This data describes a binding interaction between two proteins.

Interface contacts:
Residue L34 in the first protein contacts residue I111 in the second protein (closest heavy-atom distance 4.8 Å).
Residue Y93 in the first protein is in contact with residue D110 in the second protein (closest heavy-atom distance 2.8 Å).
Residue W99 in the first protein interacts with residue I111 in the second protein (closest heavy-atom distance 3.4 Å).
Residue S96 in the first protein interacts with residue D110 in the second protein (closest heavy-atom distance 4.5 Å).
Residue S97 in the first protein interacts with residue I111 in the second protein (closest heavy-atom distance 4.4 Å).
Residue Y93 in the first protein interacts with residue E117 in the second protein (closest heavy-atom distance 4.9 Å).
Residue S96 in the first protein contacts residue V109 in the second protein (closest heavy-atom distance 3.5 Å).
Residue G95 in the first protein is in contact with residue V109 in the second protein (closest heavy-atom distance 4.7 Å).
Residue S97 in the first protein interacts with residue D110 in the second protein (closest heavy-atom distance 2.3 Å).
Residue W99 in the first protein interacts with residue G112 in the second protein (closest heavy-atom distance 5.0 Å).
Residue H32 in the first protein is in contact with residue E117 in the second protein (closest heavy-atom distance 3.6 Å).
Residue Y93 in the first protein is in contact with residue I111 in the second protein (closest heavy-atom distance 3.6 Å).
Residue S97 in the first protein interacts with residue V109 in the second protein (closest heavy-atom distance 3.6 Å).
Residue Y93 in the first protein is in contact with residue V109 in the second protein (closest heavy-atom distance 3.3 Å).

Sequence of the second protein:
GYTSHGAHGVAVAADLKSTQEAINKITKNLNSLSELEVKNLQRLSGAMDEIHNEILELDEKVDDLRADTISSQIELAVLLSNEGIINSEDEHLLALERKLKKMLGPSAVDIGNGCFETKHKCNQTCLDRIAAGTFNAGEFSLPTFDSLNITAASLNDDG

Sequence of the first protein:
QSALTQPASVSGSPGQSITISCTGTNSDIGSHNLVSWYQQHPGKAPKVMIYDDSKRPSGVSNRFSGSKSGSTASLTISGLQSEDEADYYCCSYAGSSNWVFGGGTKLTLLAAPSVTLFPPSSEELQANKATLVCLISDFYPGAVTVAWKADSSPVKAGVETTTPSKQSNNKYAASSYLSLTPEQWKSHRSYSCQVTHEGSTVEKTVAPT